Sequence of the second protein:
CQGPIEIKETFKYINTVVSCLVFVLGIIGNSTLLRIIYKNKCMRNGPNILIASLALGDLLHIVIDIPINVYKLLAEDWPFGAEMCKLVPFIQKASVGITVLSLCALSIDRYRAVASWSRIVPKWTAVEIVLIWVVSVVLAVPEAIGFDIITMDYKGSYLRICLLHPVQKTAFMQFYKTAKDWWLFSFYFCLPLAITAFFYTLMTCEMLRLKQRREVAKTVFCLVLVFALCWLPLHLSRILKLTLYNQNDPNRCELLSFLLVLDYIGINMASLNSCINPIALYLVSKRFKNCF

These two protein chains interact to form a complex.

Sequence of the first protein:
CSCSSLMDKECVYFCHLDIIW

Residue-level contacts at the interface:
Residue L382 in the second protein contacts residue E10 in the first protein (closest heavy-atom distance 3.5 Å).
Residue L386 in the second protein interacts with residue F14 in the first protein (closest heavy-atom distance 3.8 Å).
Residue R364 in the second protein contacts residue D18 in the first protein (closest heavy-atom distance 3.8 Å).
Residue L277 in the second protein contacts residue C15 in the first protein (closest heavy-atom distance 3.7 Å).
Residue D389 in the second protein contacts residue I19 in the first protein (closest heavy-atom distance 3.9 Å).
Residue E186 in the second protein is in contact with residue H16 in the first protein (closest heavy-atom distance 3.3 Å).
Residue D389 in the second protein contacts residue D18 in the first protein (closest heavy-atom distance 3.2 Å).
Residue Y268 in the second protein contacts residue K9 in the first protein (closest heavy-atom distance 4.0 Å).
Residue H361 in the second protein interacts with residue W21 in the first protein (closest heavy-atom distance 3.3 Å).
Residue I178 in the second protein interacts with residue I20 in the first protein (closest heavy-atom distance 4.0 Å).
Residue L360 in the second protein contacts residue I19 in the first protein (closest heavy-atom distance 3.8 Å).
Residue E257 in the second protein contacts residue W21 in the first protein (closest heavy-atom distance 4.0 Å).
Residue Y371 in the second protein interacts with residue E10 in the first protein (closest heavy-atom distance 4.3 Å).
Residue N179 in the second protein contacts residue I19 in the first protein (closest heavy-atom distance 4.5 Å).
Residue P280 in the second protein contacts residue S5 in the first protein (closest heavy-atom distance 3.4 Å).
Residue N179 in the second protein contacts residue I20 in the first protein (closest heavy-atom distance 3.9 Å).
Residue P114 in the second protein contacts residue Y13 in the first protein (closest heavy-atom distance 3.5 Å).
Residue L273 in the second protein is in contact with residue H16 in the first protein (closest heavy-atom distance 4.0 Å).
Residue R378 in the second protein is in contact with residue E10 in the first protein (closest heavy-atom distance 4.5 Å).
Residue P280 in the second protein contacts residue S2 in the first protein (closest heavy-atom distance 4.2 Å).
Residue I275 in the second protein is in contact with residue H16 in the first protein (closest heavy-atom distance 3.5 Å).
Residue Y390 in the second protein interacts with residue I19 in the first protein (closest heavy-atom distance 3.6 Å).
Residue L277 in the second protein contacts residue S2 in the first protein (closest heavy-atom distance 4.3 Å).
Residue P199 in the second protein contacts residue W21 in the first protein (closest heavy-atom distance 4.2 Å).
Residue I275 in the second protein is in contact with residue V12 in the first protein (closest heavy-atom distance 3.6 Å).
Residue L278 in the second protein is in contact with residue C1 in the first protein (closest heavy-atom distance 4.4 Å).
Residue V198 in the second protein interacts with residue I20 in the first protein (closest heavy-atom distance 3.6 Å).
Residue L386 in the second protein is in contact with residue D18 in the first protein (closest heavy-atom distance 3.5 Å).
Residue I393 in the second protein interacts with residue I20 in the first protein (closest heavy-atom distance 4.2 Å).
Residue L386 in the second protein is in contact with residue L17 in the first protein (closest heavy-atom distance 3.7 Å).
Residue M266 in the second protein interacts with residue V12 in the first protein (closest heavy-atom distance 4.2 Å).
Residue L277 in the second protein interacts with residue C1 in the first protein (closest heavy-atom distance 3.5 Å).
Residue K291 in the second protein contacts residue S2 in the first protein (closest heavy-atom distance 3.8 Å).
Residue W357 in the second protein contacts residue W21 in the first protein (closest heavy-atom distance 3.4 Å).
Residue Q373 in the second protein contacts residue E10 in the first protein (closest heavy-atom distance 3.9 Å).
Residue K203 in the second protein contacts residue W21 in the first protein (closest heavy-atom distance 3.2 Å).
Residue L298 in the second protein interacts with residue W21 in the first protein (closest heavy-atom distance 3.6 Å).
Residue K291 in the second protein contacts residue C1 in the first protein (closest heavy-atom distance 4.4 Å).
Residue C276 in the second protein contacts residue C15 in the first protein (closest heavy-atom distance 3.5 Å).
Residue L277 in the second protein contacts residue V12 in the first protein (closest heavy-atom distance 3.9 Å).
Residue R364 in the second protein contacts residue W21 in the first protein (closest heavy-atom distance 3.3 Å).
Residue R274 in the second protein contacts residue H16 in the first protein (closest heavy-atom distance 3.7 Å).
Residue Y390 in the second protein interacts with residue L17 in the first protein (closest heavy-atom distance 3.8 Å).
Residue R364 in the second protein is in contact with residue I19 in the first protein (closest heavy-atom distance 4.0 Å).
Residue Y371 in the second protein contacts residue C3 in the first protein (closest heavy-atom distance 3.6 Å).
Residue Y268 in the second protein interacts with residue Y13 in the first protein (closest heavy-atom distance 3.4 Å).
Residue Y371 in the second protein is in contact with residue C11 in the first protein (closest heavy-atom distance 4.3 Å).
Residue I393 in the second protein interacts with residue I19 in the first protein (closest heavy-atom distance 3.7 Å).
Residue W188 in the second protein is in contact with residue I20 in the first protein (closest heavy-atom distance 3.5 Å).
Residue L382 in the second protein contacts residue C11 in the first protein (closest heavy-atom distance 4.4 Å).
Residue Q202 in the second protein interacts with residue I20 in the first protein (closest heavy-atom distance 3.7 Å).
Residue K367 in the second protein interacts with residue F14 in the first protein (closest heavy-atom distance 3.2 Å).
Residue L360 in the second protein is in contact with residue W21 in the first protein (closest heavy-atom distance 3.4 Å).
Residue P280 in the second protein contacts residue S4 in the first protein (closest heavy-atom distance 3.5 Å).
Residue D389 in the second protein interacts with residue F14 in the first protein (closest heavy-atom distance 3.9 Å).
Residue Q202 in the second protein contacts residue W21 in the first protein (closest heavy-atom distance 3.1 Å).
Residue F261 in the second protein contacts residue W21 in the first protein (closest heavy-atom distance 3.4 Å).
Residue K367 in the second protein is in contact with residue C1 in the first protein (closest heavy-atom distance 4.0 Å).
Residue L382 in the second protein contacts residue F14 in the first protein (closest heavy-atom distance 3.5 Å).
Residue K294 in the second protein interacts with residue W21 in the first protein (closest heavy-atom distance 4.4 Å).